This data describes a binding interaction between two proteins.

Interface contacts:
Residue D69 in the second protein contacts residue L8 in the first protein (closest heavy-atom distance 3.7 Å).
Residue E152 in the second protein interacts with residue R5 in the first protein (closest heavy-atom distance 3.0 Å).
Residue I73 in the second protein is in contact with residue R5 in the first protein (closest heavy-atom distance 4.5 Å).
Residue I73 in the second protein is in contact with residue L8 in the first protein (closest heavy-atom distance 4.2 Å).
Residue A150 in the second protein interacts with residue P4 in the first protein (closest heavy-atom distance 4.3 Å).
Residue A150 in the second protein interacts with residue R5 in the first protein (closest heavy-atom distance 4.9 Å).

Sequence of the first protein:
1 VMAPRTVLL

Sequence of the second protein:
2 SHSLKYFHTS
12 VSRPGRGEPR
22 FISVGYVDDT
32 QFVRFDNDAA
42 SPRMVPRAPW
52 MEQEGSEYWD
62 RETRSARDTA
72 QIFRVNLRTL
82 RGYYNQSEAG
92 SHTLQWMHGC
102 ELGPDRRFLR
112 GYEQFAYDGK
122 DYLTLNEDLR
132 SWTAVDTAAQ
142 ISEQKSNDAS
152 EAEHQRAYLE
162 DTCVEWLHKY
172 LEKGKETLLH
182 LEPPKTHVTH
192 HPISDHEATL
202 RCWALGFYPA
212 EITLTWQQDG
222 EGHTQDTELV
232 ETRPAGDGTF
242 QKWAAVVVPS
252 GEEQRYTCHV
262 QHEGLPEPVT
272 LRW